Sequence of chain B:
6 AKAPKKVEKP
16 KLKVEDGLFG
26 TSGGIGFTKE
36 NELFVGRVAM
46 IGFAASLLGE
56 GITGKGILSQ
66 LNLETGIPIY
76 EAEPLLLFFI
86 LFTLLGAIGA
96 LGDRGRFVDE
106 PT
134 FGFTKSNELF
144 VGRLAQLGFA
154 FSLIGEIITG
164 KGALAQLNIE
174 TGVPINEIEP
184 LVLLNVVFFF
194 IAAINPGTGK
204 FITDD

Residue-level contacts at the interface:
Residue F154 in chain B interacts with residue L89 in chain A (closest heavy-atom distance 3.8 Å).
Residue E173 in chain B interacts with residue P73 in chain A (closest heavy-atom distance 3.4 Å).
Residue K18 in chain B contacts residue V103 in chain A (closest heavy-atom distance 3.3 Å).
Residue T174 in chain B is in contact with residue Y75 in chain A (closest heavy-atom distance 3.4 Å).
Residue F143 in chain B interacts with residue F24 in chain A (closest heavy-atom distance 3.5 Å).
Residue E20 in chain B contacts residue F102 in chain A (closest heavy-atom distance 2.8 Å).
Residue E173 in chain B is in contact with residue I74 in chain A (closest heavy-atom distance 2.8 Å).
Residue G25 in chain B interacts with residue S139 in chain A (closest heavy-atom distance 3.6 Å).
Residue I157 in chain B is in contact with residue F154 in chain A (closest heavy-atom distance 3.4 Å).
Residue L147 in chain B is in contact with residue I93 in chain A (closest heavy-atom distance 3.8 Å).
Residue E20 in chain B is in contact with residue T137 in chain A (closest heavy-atom distance 3.2 Å).
Residue G25 in chain B contacts residue F143 in chain A (closest heavy-atom distance 3.8 Å).
Residue V103 in chain B is in contact with residue E20 in chain A (closest heavy-atom distance 3.5 Å).
Residue Y75 in chain B is in contact with residue E173 in chain A (closest heavy-atom distance 3.5 Å).
Residue N140 in chain B interacts with residue F24 in chain A (closest heavy-atom distance 2.7 Å).
Residue R146 in chain B is in contact with residue I93 in chain A (closest heavy-atom distance 3.3 Å).
Residue D104 in chain B is in contact with residue K18 in chain A (closest heavy-atom distance 3.2 Å).
Residue L150 in chain B contacts residue I93 in chain A (closest heavy-atom distance 3.6 Å).
Residue V103 in chain B is in contact with residue K18 in chain A (closest heavy-atom distance 3.3 Å).
Residue S139 in chain B is in contact with residue E20 in chain A (closest heavy-atom distance 2.7 Å).
Residue D104 in chain B is in contact with residue S27 in chain A (closest heavy-atom distance 2.7 Å).
Residue F102 in chain B contacts residue E20 in chain A (closest heavy-atom distance 2.8 Å).
Residue I161 in chain B is in contact with residue E173 in chain A (closest heavy-atom distance 3.7 Å).
Residue G175 in chain B is in contact with residue Y75 in chain A (closest heavy-atom distance 3.6 Å).
Residue E173 in chain B is in contact with residue I161 in chain A (closest heavy-atom distance 3.7 Å).
Residue E173 in chain B is in contact with residue Y75 in chain A (closest heavy-atom distance 3.0 Å).
Residue L150 in chain B contacts residue L150 in chain A (closest heavy-atom distance 3.8 Å).
Residue I93 in chain B contacts residue R146 in chain A (closest heavy-atom distance 3.1 Å).
Residue V19 in chain B contacts residue V103 in chain A (closest heavy-atom distance 3.9 Å).
Residue F24 in chain B interacts with residue F143 in chain A (closest heavy-atom distance 3.9 Å).
Residue I74 in chain B interacts with residue E173 in chain A (closest heavy-atom distance 2.8 Å).
Residue R101 in chain B interacts with residue R101 in chain A (closest heavy-atom distance 3.2 Å).
Residue L147 in chain B interacts with residue L90 in chain A (closest heavy-atom distance 3.8 Å).
Residue F143 in chain B interacts with residue G25 in chain A (closest heavy-atom distance 3.4 Å).
Residue V19 in chain B contacts residue F102 in chain A (closest heavy-atom distance 3.7 Å).
Residue I172 in chain B contacts residue P73 in chain A (closest heavy-atom distance 4.0 Å).
Residue I93 in chain B is in contact with residue A92 in chain A (closest heavy-atom distance 3.5 Å).
Residue F24 in chain B is in contact with residue N140 in chain A (closest heavy-atom distance 2.6 Å).
Residue S139 in chain B contacts residue G25 in chain A (closest heavy-atom distance 3.6 Å).
Residue A92 in chain B contacts residue I93 in chain A (closest heavy-atom distance 3.6 Å).
Residue E20 in chain B contacts residue V103 in chain A (closest heavy-atom distance 3.8 Å).
Residue E20 in chain B interacts with residue S139 in chain A (closest heavy-atom distance 2.8 Å).
Residue Y75 in chain B contacts residue G175 in chain A (closest heavy-atom distance 3.6 Å).
Residue F102 in chain B contacts residue V19 in chain A (closest heavy-atom distance 3.8 Å).
Residue Y75 in chain B interacts with residue T174 in chain A (closest heavy-atom distance 3.4 Å).
Residue E20 in chain B interacts with residue D104 in chain A (closest heavy-atom distance 2.7 Å).
Residue R101 in chain B interacts with residue V19 in chain A (closest heavy-atom distance 4.0 Å).
Residue I93 in chain B contacts residue F143 in chain A (closest heavy-atom distance 3.1 Å).
Residue K18 in chain B is in contact with residue D104 in chain A (closest heavy-atom distance 3.0 Å).
Residue F143 in chain B contacts residue A95 in chain A (closest heavy-atom distance 3.4 Å).
Residue P73 in chain B interacts with residue E173 in chain A (closest heavy-atom distance 3.3 Å).
Residue A95 in chain B is in contact with residue F143 in chain A (closest heavy-atom distance 3.5 Å).
Residue T137 in chain B is in contact with residue E20 in chain A (closest heavy-atom distance 3.5 Å).
Residue F154 in chain B contacts residue F154 in chain A (closest heavy-atom distance 3.4 Å).
Residue G94 in chain B is in contact with residue F143 in chain A (closest heavy-atom distance 3.2 Å).
Residue I93 in chain B contacts residue L150 in chain A (closest heavy-atom distance 3.6 Å).
Residue F143 in chain B is in contact with residue I93 in chain A (closest heavy-atom distance 3.1 Å).
Residue S27 in chain B is in contact with residue D104 in chain A (closest heavy-atom distance 2.5 Å).
Residue D104 in chain B contacts residue E20 in chain A (closest heavy-atom distance 2.7 Å).
Residue F143 in chain B contacts residue G94 in chain A (closest heavy-atom distance 3.1 Å).

This data describes a binding interaction between two proteins.

Sequence of chain A:
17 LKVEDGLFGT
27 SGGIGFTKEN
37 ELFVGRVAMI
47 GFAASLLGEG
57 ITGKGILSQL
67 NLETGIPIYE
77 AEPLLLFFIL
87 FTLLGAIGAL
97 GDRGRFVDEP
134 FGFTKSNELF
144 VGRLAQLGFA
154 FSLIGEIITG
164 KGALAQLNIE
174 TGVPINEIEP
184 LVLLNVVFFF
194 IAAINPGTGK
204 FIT